These two protein chains interact to form a complex.

Sequence of chain A:
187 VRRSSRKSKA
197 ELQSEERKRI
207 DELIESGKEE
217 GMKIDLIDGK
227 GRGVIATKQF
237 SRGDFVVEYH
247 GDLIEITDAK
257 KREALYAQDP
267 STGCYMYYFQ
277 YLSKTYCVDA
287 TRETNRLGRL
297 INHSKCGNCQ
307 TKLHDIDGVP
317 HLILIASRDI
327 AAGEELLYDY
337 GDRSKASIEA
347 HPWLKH

Residue-level contacts at the interface:
Residue R238 in chain A contacts residue R83 in chain B (closest heavy-atom distance 3.7 Å).
Residue R238 in chain A is in contact with residue K80 in chain B (closest heavy-atom distance 3.7 Å).
Residue R238 in chain A interacts with residue G84 in chain B (closest heavy-atom distance 3.3 Å).
Residue S323 in chain A contacts residue G84 in chain B (closest heavy-atom distance 4.7 Å).
Residue R238 in chain A is in contact with residue V79 in chain B (closest heavy-atom distance 3.6 Å).
Residue R324 in chain A is in contact with residue G84 in chain B (closest heavy-atom distance 4.8 Å).

Sequence of chain B:
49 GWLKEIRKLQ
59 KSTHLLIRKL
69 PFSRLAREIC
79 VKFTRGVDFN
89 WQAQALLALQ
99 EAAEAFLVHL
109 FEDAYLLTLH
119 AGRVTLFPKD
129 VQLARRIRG